Sequence of protein 1:
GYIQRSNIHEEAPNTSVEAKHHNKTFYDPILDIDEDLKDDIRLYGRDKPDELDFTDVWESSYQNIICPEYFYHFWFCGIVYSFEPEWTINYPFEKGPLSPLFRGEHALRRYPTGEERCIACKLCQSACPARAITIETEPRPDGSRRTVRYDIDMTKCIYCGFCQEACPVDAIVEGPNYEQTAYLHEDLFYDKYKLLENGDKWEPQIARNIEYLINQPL

Sequence of protein 2:
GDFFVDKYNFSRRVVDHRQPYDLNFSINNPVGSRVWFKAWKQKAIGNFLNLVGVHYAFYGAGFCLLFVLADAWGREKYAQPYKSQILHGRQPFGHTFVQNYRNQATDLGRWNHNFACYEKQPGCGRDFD

The following describes two proteins that form a bound complex.

Interface contacts:
Residue L70 in protein 1 contacts residue I51 in protein 2 (closest heavy-atom distance 3.6 Å).
Residue N82 in protein 1 is in contact with residue V58 in protein 2 (closest heavy-atom distance 4.8 Å).